Sequence of protein 2:
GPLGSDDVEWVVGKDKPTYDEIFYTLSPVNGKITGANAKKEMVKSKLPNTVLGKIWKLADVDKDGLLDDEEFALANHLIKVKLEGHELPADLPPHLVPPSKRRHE

Sequence of protein 1:
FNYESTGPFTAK

Contacts between the two chains:
Residue W56 in protein 2 is in contact with residue P8 in protein 1 (closest heavy-atom distance 3.7 Å).
Residue K39 in protein 2 contacts residue P8 in protein 1 (closest heavy-atom distance 2.9 Å).
Residue K39 in protein 2 is in contact with residue F9 in protein 1 (closest heavy-atom distance 3.5 Å).
Residue G35 in protein 2 interacts with residue P8 in protein 1 (closest heavy-atom distance 3.6 Å).
Residue W56 in protein 2 is in contact with residue G7 in protein 1 (closest heavy-atom distance 3.7 Å).
Residue A36 in protein 2 interacts with residue P8 in protein 1 (closest heavy-atom distance 5.0 Å).
Residue L52 in protein 2 contacts residue F9 in protein 1 (closest heavy-atom distance 3.3 Å).
Residue W56 in protein 2 is in contact with residue T6 in protein 1 (closest heavy-atom distance 3.6 Å).
Residue N49 in protein 2 contacts residue F9 in protein 1 (closest heavy-atom distance 4.6 Å).
Residue W56 in protein 2 contacts residue F9 in protein 1 (closest heavy-atom distance 3.6 Å).
Residue A38 in protein 2 contacts residue F9 in protein 1 (closest heavy-atom distance 4.3 Å).
Residue M42 in protein 2 interacts with residue F9 in protein 1 (closest heavy-atom distance 3.2 Å).
Residue G53 in protein 2 is in contact with residue F9 in protein 1 (closest heavy-atom distance 3.9 Å).
Residue G53 in protein 2 contacts residue T10 in protein 1 (closest heavy-atom distance 4.0 Å).

The following describes two proteins that form a bound complex.